Residue-level contacts at the interface:
Residue Y26 in chain B contacts residue Y16 in chain A (closest heavy-atom distance 3.8 Å).
Residue E13 in chain B contacts residue E13 in chain A (closest heavy-atom distance 3.5 Å).
Residue T27 in chain B interacts with residue N50 in chain A (closest heavy-atom distance 3.9 Å).
Residue G8 in chain B interacts with residue Y16 in chain A (closest heavy-atom distance 3.8 Å).
Residue Y16 in chain B is in contact with residue G8 in chain A (closest heavy-atom distance 3.3 Å).
Residue P28 in chain B interacts with residue G23 in chain A (closest heavy-atom distance 3.9 Å).
Residue Y26 in chain B interacts with residue N50 in chain A (closest heavy-atom distance 3.3 Å).
Residue P28 in chain B contacts residue E21 in chain A (closest heavy-atom distance 2.9 Å).
Residue Y16 in chain B is in contact with residue Y26 in chain A (closest heavy-atom distance 3.6 Å).
Residue L6 in chain B contacts residue Y16 in chain A (closest heavy-atom distance 4.7 Å).
Residue F24 in chain B interacts with residue F24 in chain A (closest heavy-atom distance 3.8 Å).
Residue F24 in chain B is in contact with residue V12 in chain A (closest heavy-atom distance 4.3 Å).
Residue N50 in chain B contacts residue Y26 in chain A (closest heavy-atom distance 4.3 Å).
Residue E13 in chain B is in contact with residue V12 in chain A (closest heavy-atom distance 4.5 Å).
Residue E13 in chain B interacts with residue S9 in chain A (closest heavy-atom distance 4.4 Å).
Residue F25 in chain B contacts residue F25 in chain A (closest heavy-atom distance 3.2 Å).
Residue S9 in chain B interacts with residue Y16 in chain A (closest heavy-atom distance 3.5 Å).
Residue P28 in chain B contacts residue G20 in chain A (closest heavy-atom distance 4.9 Å).
Residue Y26 in chain B contacts residue R22 in chain A (closest heavy-atom distance 4.8 Å).
Residue V12 in chain B contacts residue V12 in chain A (closest heavy-atom distance 3.5 Å).
Residue Y26 in chain B is in contact with residue F24 in chain A (closest heavy-atom distance 3.0 Å).
Residue E21 in chain B is in contact with residue P28 in chain A (closest heavy-atom distance 3.8 Å).
Residue T27 in chain B contacts residue R22 in chain A (closest heavy-atom distance 4.9 Å).
Residue V12 in chain B contacts residue Y16 in chain A (closest heavy-atom distance 4.1 Å).
Residue Y26 in chain B contacts residue F25 in chain A (closest heavy-atom distance 5.0 Å).
Residue F25 in chain B interacts with residue N50 in chain A (closest heavy-atom distance 3.6 Å).
Residue F24 in chain B is in contact with residue Y26 in chain A (closest heavy-atom distance 2.8 Å).
Residue F25 in chain B interacts with residue Y26 in chain A (closest heavy-atom distance 4.9 Å).
Residue R22 in chain B is in contact with residue Y26 in chain A (closest heavy-atom distance 4.8 Å).
Residue G23 in chain B is in contact with residue T27 in chain A (closest heavy-atom distance 4.9 Å).
Residue F24 in chain B interacts with residue F25 in chain A (closest heavy-atom distance 3.5 Å).
Residue G20 in chain B contacts residue P28 in chain A (closest heavy-atom distance 3.9 Å).
Residue Q4 in chain B contacts residue Y16 in chain A (closest heavy-atom distance 4.2 Å).
Residue V12 in chain B interacts with residue F24 in chain A (closest heavy-atom distance 3.3 Å).
Residue G20 in chain B is in contact with residue Y26 in chain A (closest heavy-atom distance 4.5 Å).
Residue Y16 in chain B interacts with residue S9 in chain A (closest heavy-atom distance 3.9 Å).
Residue S9 in chain B is in contact with residue E13 in chain A (closest heavy-atom distance 3.2 Å).
Residue T27 in chain B contacts residue G23 in chain A (closest heavy-atom distance 4.6 Å).
Residue Y16 in chain B contacts residue V12 in chain A (closest heavy-atom distance 4.0 Å).
Residue H5 in chain B is in contact with residue Y16 in chain A (closest heavy-atom distance 2.5 Å).
Residue P28 in chain B contacts residue R22 in chain A (closest heavy-atom distance 4.5 Å).
Residue G23 in chain B is in contact with residue P28 in chain A (closest heavy-atom distance 4.0 Å).
Residue Y26 in chain B is in contact with residue G23 in chain A (closest heavy-atom distance 3.1 Å).
Residue G23 in chain B contacts residue Y26 in chain A (closest heavy-atom distance 3.1 Å).
Residue F25 in chain B interacts with residue F24 in chain A (closest heavy-atom distance 3.7 Å).
Residue R22 in chain B is in contact with residue P28 in chain A (closest heavy-atom distance 4.8 Å).
Residue V12 in chain B contacts residue E13 in chain A (closest heavy-atom distance 4.1 Å).

Sequence of chain B:
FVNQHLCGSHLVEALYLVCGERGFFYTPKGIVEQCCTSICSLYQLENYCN

These two protein chains interact to form a complex.

Sequence of chain A:
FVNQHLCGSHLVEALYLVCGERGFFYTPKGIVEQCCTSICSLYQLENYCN